Residue-level contacts at the interface:
Residue A78 in chain A is in contact with residue V10 in chain B (closest heavy-atom distance 4.0 Å).
Residue L81 in chain A interacts with residue V10 in chain B (closest heavy-atom distance 3.9 Å).
Residue G17 in chain A interacts with residue V10 in chain B (closest heavy-atom distance 3.6 Å).
Residue S21 in chain A is in contact with residue V10 in chain B (closest heavy-atom distance 4.8 Å).
Residue K41 in chain A contacts residue E7 in chain B (closest heavy-atom distance 4.1 Å).
Residue E16 in chain A is in contact with residue V10 in chain B (closest heavy-atom distance 4.8 Å).
Residue S21 in chain A contacts residue Y9 in chain B (closest heavy-atom distance 3.7 Å).
Residue S21 in chain A is in contact with residue E7 in chain B (closest heavy-atom distance 3.3 Å).
Residue K13 in chain A is in contact with residue V10 in chain B (closest heavy-atom distance 4.5 Å).
Residue S21 in chain A contacts residue W8 in chain B (closest heavy-atom distance 3.1 Å).
Residue L20 in chain A is in contact with residue Y9 in chain B (closest heavy-atom distance 3.6 Å).
Residue R82 in chain A interacts with residue V10 in chain B (closest heavy-atom distance 4.0 Å).
Residue A78 in chain A contacts residue W8 in chain B (closest heavy-atom distance 3.3 Å).
Residue R82 in chain A contacts residue Y9 in chain B (closest heavy-atom distance 2.9 Å).
Residue L20 in chain A contacts residue V10 in chain B (closest heavy-atom distance 2.9 Å).
Residue I22 in chain A contacts residue W8 in chain B (closest heavy-atom distance 2.9 Å).
Residue I23 in chain A interacts with residue V5 in chain B (closest heavy-atom distance 3.3 Å).
Residue I22 in chain A interacts with residue K6 in chain B (closest heavy-atom distance 4.6 Å).
Residue V27 in chain A interacts with residue S2 in chain B (closest heavy-atom distance 3.9 Å).
Residue K35 in chain A is in contact with residue S2 in chain B (closest heavy-atom distance 3.1 Å).
Residue I22 in chain A contacts residue E7 in chain B (closest heavy-atom distance 3.3 Å).
Residue I23 in chain A contacts residue K6 in chain B (closest heavy-atom distance 3.9 Å).
Residue L20 in chain A interacts with residue W8 in chain B (closest heavy-atom distance 4.1 Å).
Residue Q74 in chain A contacts residue V5 in chain B (closest heavy-atom distance 3.3 Å).
Residue I22 in chain A interacts with residue V10 in chain B (closest heavy-atom distance 4.7 Å).
Residue I22 in chain A interacts with residue Y9 in chain B (closest heavy-atom distance 5.0 Å).
Residue A75 in chain A is in contact with residue W8 in chain B (closest heavy-atom distance 3.5 Å).
Residue Q74 in chain A contacts residue K6 in chain B (closest heavy-atom distance 3.1 Å).
Residue I23 in chain A is in contact with residue E7 in chain B (closest heavy-atom distance 4.1 Å).
Residue L18 in chain A is in contact with residue V10 in chain B (closest heavy-atom distance 2.7 Å).
Residue G19 in chain A is in contact with residue V10 in chain B (closest heavy-atom distance 3.0 Å).
Residue R82 in chain A interacts with residue W8 in chain B (closest heavy-atom distance 3.5 Å).
Residue Q74 in chain A is in contact with residue E7 in chain B (closest heavy-atom distance 4.0 Å).
Residue T42 in chain A is in contact with residue Y9 in chain B (closest heavy-atom distance 3.8 Å).
Residue Q74 in chain A interacts with residue W8 in chain B (closest heavy-atom distance 3.2 Å).

These two protein chains interact to form a complex.

Sequence of chain A:
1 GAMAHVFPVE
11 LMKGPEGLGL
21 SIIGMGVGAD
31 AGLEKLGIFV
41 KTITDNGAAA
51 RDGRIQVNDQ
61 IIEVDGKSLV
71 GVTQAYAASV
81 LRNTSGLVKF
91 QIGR

Sequence of chain B:
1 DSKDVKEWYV